This data describes a binding interaction between two proteins.

Sequence of protein 1:
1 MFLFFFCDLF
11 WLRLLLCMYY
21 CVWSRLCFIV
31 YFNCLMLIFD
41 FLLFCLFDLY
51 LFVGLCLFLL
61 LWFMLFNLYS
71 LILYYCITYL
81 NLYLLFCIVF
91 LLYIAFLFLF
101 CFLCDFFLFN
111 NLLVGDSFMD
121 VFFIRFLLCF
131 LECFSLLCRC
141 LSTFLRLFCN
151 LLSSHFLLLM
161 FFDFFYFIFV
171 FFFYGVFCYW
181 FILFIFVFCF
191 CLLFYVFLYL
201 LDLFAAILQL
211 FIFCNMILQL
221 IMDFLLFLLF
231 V

Sequence of protein 2:
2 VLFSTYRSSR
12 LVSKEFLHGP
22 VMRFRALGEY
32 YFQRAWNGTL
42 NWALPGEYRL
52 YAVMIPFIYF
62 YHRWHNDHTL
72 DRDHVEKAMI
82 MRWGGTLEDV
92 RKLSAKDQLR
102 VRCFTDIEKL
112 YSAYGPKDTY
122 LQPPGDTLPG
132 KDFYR

Interface contacts:
Residue L61 in protein 1 contacts residue W43 in protein 2 (closest heavy-atom distance 4.0 Å).
Residue F28 in protein 1 interacts with residue N42 in protein 2 (closest heavy-atom distance 3.0 Å).
Residue W11 in protein 1 contacts residue M55 in protein 2 (closest heavy-atom distance 3.6 Å).
Residue L68 in protein 1 is in contact with residue L45 in protein 2 (closest heavy-atom distance 3.5 Å).
Residue V22 in protein 1 is in contact with residue Q34 in protein 2 (closest heavy-atom distance 4.0 Å).
Residue F167 in protein 1 contacts residue L111 in protein 2 (closest heavy-atom distance 3.7 Å).
Residue Y74 in protein 1 interacts with residue R64 in protein 2 (closest heavy-atom distance 3.9 Å).
Residue F171 in protein 1 contacts residue Y112 in protein 2 (closest heavy-atom distance 3.3 Å).
Residue F167 in protein 1 is in contact with residue Y112 in protein 2 (closest heavy-atom distance 3.5 Å).
Residue D163 in protein 1 contacts residue Y115 in protein 2 (closest heavy-atom distance 3.8 Å).
Residue Y69 in protein 1 contacts residue A44 in protein 2 (closest heavy-atom distance 2.7 Å).
Residue C21 in protein 1 is in contact with residue R26 in protein 2 (closest heavy-atom distance 3.8 Å).
Residue F167 in protein 1 is in contact with residue G116 in protein 2 (closest heavy-atom distance 3.9 Å).
Residue Y19 in protein 1 contacts residue G29 in protein 2 (closest heavy-atom distance 3.6 Å).
Residue Y20 in protein 1 contacts residue W43 in protein 2 (closest heavy-atom distance 3.2 Å).
Residue M160 in protein 1 is in contact with residue Y115 in protein 2 (closest heavy-atom distance 3.1 Å).
Residue L60 in protein 1 contacts residue N42 in protein 2 (closest heavy-atom distance 3.2 Å).
Residue L26 in protein 1 contacts residue W43 in protein 2 (closest heavy-atom distance 3.4 Å).
Residue S24 in protein 1 contacts residue Q34 in protein 2 (closest heavy-atom distance 2.8 Å).
Residue D8 in protein 1 is in contact with residue H63 in protein 2 (closest heavy-atom distance 2.9 Å).
Residue W23 in protein 1 interacts with residue Q34 in protein 2 (closest heavy-atom distance 3.4 Å).
Residue M18 in protein 1 is in contact with residue G29 in protein 2 (closest heavy-atom distance 3.9 Å).
Residue Y19 in protein 1 is in contact with residue M55 in protein 2 (closest heavy-atom distance 3.8 Å).
Residue Y75 in protein 1 is in contact with residue I59 in protein 2 (closest heavy-atom distance 4.0 Å).
Residue F171 in protein 1 is in contact with residue L111 in protein 2 (closest heavy-atom distance 3.5 Å).
Residue V30 in protein 1 contacts residue L41 in protein 2 (closest heavy-atom distance 4.0 Å).
Residue M64 in protein 1 is in contact with residue L41 in protein 2 (closest heavy-atom distance 3.4 Å).
Residue L26 in protein 1 contacts residue N42 in protein 2 (closest heavy-atom distance 3.7 Å).
Residue V22 in protein 1 is in contact with residue R26 in protein 2 (closest heavy-atom distance 3.9 Å).
Residue I72 in protein 1 contacts residue I59 in protein 2 (closest heavy-atom distance 4.1 Å).
Residue I29 in protein 1 contacts residue N42 in protein 2 (closest heavy-atom distance 3.8 Å).
Residue L15 in protein 1 is in contact with residue M55 in protein 2 (closest heavy-atom distance 3.6 Å).
Residue W11 in protein 1 interacts with residue I59 in protein 2 (closest heavy-atom distance 4.0 Å).
Residue Y74 in protein 1 interacts with residue N67 in protein 2 (closest heavy-atom distance 3.5 Å).
Residue L57 in protein 1 interacts with residue W43 in protein 2 (closest heavy-atom distance 4.0 Å).
Residue Y19 in protein 1 interacts with residue F33 in protein 2 (closest heavy-atom distance 3.6 Å).
Residue Y74 in protein 1 is in contact with residue H63 in protein 2 (closest heavy-atom distance 3.4 Å).
Residue V30 in protein 1 contacts residue N42 in protein 2 (closest heavy-atom distance 3.6 Å).
Residue Y75 in protein 1 is in contact with residue H63 in protein 2 (closest heavy-atom distance 3.3 Å).
Residue L61 in protein 1 is in contact with residue N42 in protein 2 (closest heavy-atom distance 3.5 Å).
Residue C17 in protein 1 contacts residue F25 in protein 2 (closest heavy-atom distance 4.0 Å).
Residue F28 in protein 1 interacts with residue L41 in protein 2 (closest heavy-atom distance 3.8 Å).
Residue F167 in protein 1 is in contact with residue Y115 in protein 2 (closest heavy-atom distance 3.7 Å).
Residue L57 in protein 1 contacts residue N42 in protein 2 (closest heavy-atom distance 3.7 Å).
Residue M18 in protein 1 is in contact with residue F25 in protein 2 (closest heavy-atom distance 3.7 Å).
Residue L26 in protein 1 is in contact with residue T40 in protein 2 (closest heavy-atom distance 3.4 Å).
Residue W11 in protein 1 contacts residue F58 in protein 2 (closest heavy-atom distance 3.5 Å).
Residue I72 in protein 1 interacts with residue Y60 in protein 2 (closest heavy-atom distance 4.0 Å).
Residue F164 in protein 1 is in contact with residue Y115 in protein 2 (closest heavy-atom distance 3.4 Å).
Residue W11 in protein 1 contacts residue Y62 in protein 2 (closest heavy-atom distance 3.6 Å).
Residue V22 in protein 1 interacts with residue E30 in protein 2 (closest heavy-atom distance 3.4 Å).
Residue Y20 in protein 1 interacts with residue T40 in protein 2 (closest heavy-atom distance 3.5 Å).
Residue L73 in protein 1 interacts with residue Y60 in protein 2 (closest heavy-atom distance 4.0 Å).
Residue M64 in protein 1 contacts residue L45 in protein 2 (closest heavy-atom distance 3.9 Å).
Residue Y20 in protein 1 interacts with residue F33 in protein 2 (closest heavy-atom distance 3.5 Å).
Residue F171 in protein 1 is in contact with residue I108 in protein 2 (closest heavy-atom distance 3.8 Å).
Residue M64 in protein 1 contacts residue N42 in protein 2 (closest heavy-atom distance 3.7 Å).
Residue F28 in protein 1 interacts with residue T40 in protein 2 (closest heavy-atom distance 3.7 Å).
Residue M64 in protein 1 interacts with residue A44 in protein 2 (closest heavy-atom distance 3.9 Å).
Residue Y19 in protein 1 interacts with residue L51 in protein 2 (closest heavy-atom distance 3.4 Å).